Sequence of chain A:
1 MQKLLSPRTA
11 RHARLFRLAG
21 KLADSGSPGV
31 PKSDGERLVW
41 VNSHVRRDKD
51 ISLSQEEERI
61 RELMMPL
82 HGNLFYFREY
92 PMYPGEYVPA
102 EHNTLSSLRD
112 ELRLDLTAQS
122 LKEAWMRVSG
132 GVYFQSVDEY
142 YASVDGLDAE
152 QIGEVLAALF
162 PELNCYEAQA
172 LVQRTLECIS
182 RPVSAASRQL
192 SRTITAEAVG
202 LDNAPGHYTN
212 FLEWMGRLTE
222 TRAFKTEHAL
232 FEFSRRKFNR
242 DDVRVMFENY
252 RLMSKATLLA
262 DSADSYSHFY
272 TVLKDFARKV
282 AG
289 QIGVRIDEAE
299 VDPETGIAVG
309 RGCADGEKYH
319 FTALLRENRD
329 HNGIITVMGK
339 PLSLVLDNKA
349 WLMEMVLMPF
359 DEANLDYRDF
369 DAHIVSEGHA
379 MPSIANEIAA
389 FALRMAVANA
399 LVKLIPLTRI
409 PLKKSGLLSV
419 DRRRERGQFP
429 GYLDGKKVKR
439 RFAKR

This data describes a binding interaction between two proteins.

Sequence of chain B:
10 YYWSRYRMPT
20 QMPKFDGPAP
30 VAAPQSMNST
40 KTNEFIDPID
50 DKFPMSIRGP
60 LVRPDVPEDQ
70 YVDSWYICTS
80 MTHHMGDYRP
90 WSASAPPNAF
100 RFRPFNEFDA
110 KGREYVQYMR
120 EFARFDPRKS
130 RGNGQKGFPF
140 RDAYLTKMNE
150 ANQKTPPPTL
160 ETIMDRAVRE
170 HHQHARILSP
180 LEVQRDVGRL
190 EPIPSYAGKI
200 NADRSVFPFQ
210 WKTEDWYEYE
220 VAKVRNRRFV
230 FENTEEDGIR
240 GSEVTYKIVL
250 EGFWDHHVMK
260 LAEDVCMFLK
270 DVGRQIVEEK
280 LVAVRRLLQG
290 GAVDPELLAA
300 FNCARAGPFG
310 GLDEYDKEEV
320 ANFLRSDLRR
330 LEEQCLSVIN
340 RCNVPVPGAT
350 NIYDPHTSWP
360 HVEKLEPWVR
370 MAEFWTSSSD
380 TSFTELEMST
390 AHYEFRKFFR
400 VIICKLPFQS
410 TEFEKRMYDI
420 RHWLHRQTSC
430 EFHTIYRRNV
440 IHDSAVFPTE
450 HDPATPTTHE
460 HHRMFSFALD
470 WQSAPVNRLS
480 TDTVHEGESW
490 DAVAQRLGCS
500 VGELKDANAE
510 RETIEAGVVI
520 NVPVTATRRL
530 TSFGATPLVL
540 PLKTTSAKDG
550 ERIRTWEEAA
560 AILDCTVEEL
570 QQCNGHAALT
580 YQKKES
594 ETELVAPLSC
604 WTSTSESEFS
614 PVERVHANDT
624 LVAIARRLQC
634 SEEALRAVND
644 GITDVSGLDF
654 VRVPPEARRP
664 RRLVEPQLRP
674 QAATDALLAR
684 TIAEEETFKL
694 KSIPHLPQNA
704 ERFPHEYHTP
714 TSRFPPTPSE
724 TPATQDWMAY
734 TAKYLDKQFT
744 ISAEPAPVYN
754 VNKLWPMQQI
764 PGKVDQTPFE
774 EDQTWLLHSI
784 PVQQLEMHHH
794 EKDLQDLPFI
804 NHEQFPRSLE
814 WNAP

Residue-level contacts at the interface:
Residue A166 in chain B is in contact with residue L22 in chain A (closest heavy-atom distance 3.6 Å).
Residue P156 in chain B interacts with residue N330 in chain A (closest heavy-atom distance 3.4 Å).
Residue L159 in chain B interacts with residue P31 in chain A (closest heavy-atom distance 3.6 Å).
Residue W210 in chain B is in contact with residue G337 in chain A (closest heavy-atom distance 3.0 Å).
Residue D108 in chain B is in contact with residue E298 in chain A (closest heavy-atom distance 2.9 Å).
Residue P207 in chain B contacts residue A370 in chain A (closest heavy-atom distance 3.6 Å).
Residue S55 in chain B is in contact with residue R241 in chain A (closest heavy-atom distance 2.7 Å).
Residue Q209 in chain B contacts residue G337 in chain A (closest heavy-atom distance 3.5 Å).
Residue R184 in chain B is in contact with residue I403 in chain A (closest heavy-atom distance 3.5 Å).
Residue R165 in chain B interacts with residue R327 in chain A (closest heavy-atom distance 2.8 Å).
Residue Y195 in chain B is in contact with residue V299 in chain A (closest heavy-atom distance 3.2 Å).
Residue F206 in chain B contacts residue L322 in chain A (closest heavy-atom distance 3.5 Å).
Residue N200 in chain B interacts with residue R327 in chain A (closest heavy-atom distance 3.1 Å).
Residue M163 in chain B is in contact with residue H44 in chain A (closest heavy-atom distance 3.4 Å).
Residue L180 in chain B interacts with residue I403 in chain A (closest heavy-atom distance 3.5 Å).
Residue R100 in chain B is in contact with residue R293 in chain A (closest heavy-atom distance 3.4 Å).
Residue R100 in chain B is in contact with residue D295 in chain A (closest heavy-atom distance 2.5 Å).
Residue P157 in chain B is in contact with residue D328 in chain A (closest heavy-atom distance 3.6 Å).
Residue F107 in chain B is in contact with residue V299 in chain A (closest heavy-atom distance 3.6 Å).
Residue E372 in chain B is in contact with residue Q426 in chain A (closest heavy-atom distance 3.5 Å).
Residue R119 in chain B contacts residue D300 in chain A (closest heavy-atom distance 2.9 Å).
Residue W210 in chain B interacts with residue M336 in chain A (closest heavy-atom distance 3.3 Å).
Residue Y114 in chain B is in contact with residue V373 in chain A (closest heavy-atom distance 3.5 Å).
Residue T158 in chain B contacts residue N330 in chain A (closest heavy-atom distance 3.5 Å).
Residue T212 in chain B is in contact with residue K338 in chain A (closest heavy-atom distance 2.7 Å).
Residue T161 in chain B interacts with residue H329 in chain A (closest heavy-atom distance 3.6 Å).
Residue I199 in chain B contacts residue E302 in chain A (closest heavy-atom distance 3.6 Å).
Residue F208 in chain B is in contact with residue T334 in chain A (closest heavy-atom distance 3.1 Å).
Residue K110 in chain B interacts with residue T320 in chain A (closest heavy-atom distance 3.6 Å).
Residue D185 in chain B is in contact with residue L405 in chain A (closest heavy-atom distance 3.4 Å).
Residue T383 in chain B interacts with residue R438 in chain A (closest heavy-atom distance 3.2 Å).
Residue I199 in chain B contacts residue G304 in chain A (closest heavy-atom distance 3.5 Å).
Residue D108 in chain B interacts with residue K401 in chain A (closest heavy-atom distance 3.6 Å).
Residue E160 in chain B is in contact with residue R47 in chain A (closest heavy-atom distance 3.2 Å).
Residue P179 in chain B interacts with residue D367 in chain A (closest heavy-atom distance 3.5 Å).
Residue I56 in chain B interacts with residue R241 in chain A (closest heavy-atom distance 2.2 Å).
Residue K110 in chain B interacts with residue E375 in chain A (closest heavy-atom distance 2.7 Å).
Residue E386 in chain B interacts with residue R438 in chain A (closest heavy-atom distance 3.5 Å).
Residue R184 in chain B contacts residue L363 in chain A (closest heavy-atom distance 3.4 Å).
Residue I199 in chain B contacts residue T303 in chain A (closest heavy-atom distance 3.4 Å).
Residue K198 in chain B contacts residue R327 in chain A (closest heavy-atom distance 3.0 Å).
Residue S178 in chain B is in contact with residue E325 in chain A (closest heavy-atom distance 3.0 Å).
Residue R57 in chain B is in contact with residue R241 in chain A (closest heavy-atom distance 3.4 Å).
Residue D164 in chain B interacts with residue R47 in chain A (closest heavy-atom distance 3.1 Å).
Residue A196 in chain B contacts residue E325 in chain A (closest heavy-atom distance 2.7 Å).
Residue M163 in chain B interacts with residue W40 in chain A (closest heavy-atom distance 3.5 Å).
Residue P207 in chain B contacts residue I332 in chain A (closest heavy-atom distance 3.4 Å).
Residue D164 in chain B contacts residue H44 in chain A (closest heavy-atom distance 3.4 Å).
Residue H170 in chain B interacts with residue K21 in chain A (closest heavy-atom distance 2.9 Å).
Residue H171 in chain B is in contact with residue L18 in chain A (closest heavy-atom distance 3.6 Å).
Residue P179 in chain B is in contact with residue E325 in chain A (closest heavy-atom distance 3.3 Å).
Residue G197 in chain B contacts residue R327 in chain A (closest heavy-atom distance 3.0 Å).
Residue P155 in chain B interacts with residue N330 in chain A (closest heavy-atom distance 3.6 Å).
Residue F208 in chain B is in contact with residue H371 in chain A (closest heavy-atom distance 3.3 Å).
Residue R203 in chain B interacts with residue N330 in chain A (closest heavy-atom distance 3.4 Å).
Residue I199 in chain B interacts with residue R324 in chain A (closest heavy-atom distance 3.6 Å).
Residue H171 in chain B is in contact with residue R14 in chain A (closest heavy-atom distance 3.1 Å).
Residue R184 in chain B contacts residue L405 in chain A (closest heavy-atom distance 3.6 Å).
Residue L159 in chain B is in contact with residue W40 in chain A (closest heavy-atom distance 3.3 Å).
Residue R102 in chain B contacts residue E298 in chain A (closest heavy-atom distance 2.9 Å).